Sequence of the second protein:
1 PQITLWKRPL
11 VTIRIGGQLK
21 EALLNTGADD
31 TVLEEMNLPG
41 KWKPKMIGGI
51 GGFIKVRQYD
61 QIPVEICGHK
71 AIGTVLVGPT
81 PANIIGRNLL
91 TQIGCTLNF

Sequence of the first protein:
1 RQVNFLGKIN

This data describes a binding interaction between two proteins.

Contacts between the two chains:
Residue G49 in the second protein contacts residue N4 in the first protein (closest heavy-atom distance 4.0 Å).
Residue I50 in the second protein contacts residue L6 in the first protein (closest heavy-atom distance 3.3 Å).
Residue G48 in the second protein contacts residue R1 in the first protein (closest heavy-atom distance 3.0 Å).
Residue I47 in the second protein contacts residue V3 in the first protein (closest heavy-atom distance 4.1 Å).
Residue N25 in the second protein interacts with residue F5 in the first protein (closest heavy-atom distance 3.7 Å).
Residue G27 in the second protein is in contact with residue Q2 in the first protein (closest heavy-atom distance 4.0 Å).
Residue I84 in the second protein contacts residue F5 in the first protein (closest heavy-atom distance 3.5 Å).
Residue G48 in the second protein contacts residue N4 in the first protein (closest heavy-atom distance 4.5 Å).
Residue N25 in the second protein is in contact with residue V3 in the first protein (closest heavy-atom distance 4.4 Å).
Residue L23 in the second protein contacts residue F5 in the first protein (closest heavy-atom distance 3.5 Å).
Residue G27 in the second protein contacts residue V3 in the first protein (closest heavy-atom distance 3.8 Å).
Residue A28 in the second protein is in contact with residue N4 in the first protein (closest heavy-atom distance 4.2 Å).
Residue I50 in the second protein contacts residue N4 in the first protein (closest heavy-atom distance 4.5 Å).
Residue R8 in the second protein contacts residue F5 in the first protein (closest heavy-atom distance 4.2 Å).
Residue F53 in the second protein interacts with residue R1 in the first protein (closest heavy-atom distance 4.3 Å).
Residue G27 in the second protein is in contact with residue F5 in the first protein (closest heavy-atom distance 5.0 Å).
Residue D30 in the second protein interacts with residue V3 in the first protein (closest heavy-atom distance 4.1 Å).
Residue D30 in the second protein is in contact with residue R1 in the first protein (closest heavy-atom distance 2.9 Å).
Residue D29 in the second protein is in contact with residue R1 in the first protein (closest heavy-atom distance 3.4 Å).
Residue D29 in the second protein contacts residue V3 in the first protein (closest heavy-atom distance 4.5 Å).
Residue P81 in the second protein is in contact with residue F5 in the first protein (closest heavy-atom distance 3.7 Å).
Residue R8 in the second protein interacts with residue K8 in the first protein (closest heavy-atom distance 3.7 Å).
Residue A82 in the second protein is in contact with residue F5 in the first protein (closest heavy-atom distance 4.3 Å).
Residue G27 in the second protein contacts residue N4 in the first protein (closest heavy-atom distance 2.8 Å).
Residue M46 in the second protein is in contact with residue R1 in the first protein (closest heavy-atom distance 4.4 Å).
Residue A28 in the second protein contacts residue V3 in the first protein (closest heavy-atom distance 3.4 Å).
Residue D30 in the second protein contacts residue Q2 in the first protein (closest heavy-atom distance 4.5 Å).
Residue V32 in the second protein is in contact with residue V3 in the first protein (closest heavy-atom distance 3.8 Å).
Residue G48 in the second protein is in contact with residue V3 in the first protein (closest heavy-atom distance 2.8 Å).
Residue N25 in the second protein is in contact with residue N4 in the first protein (closest heavy-atom distance 3.7 Å).
Residue A28 in the second protein contacts residue Q2 in the first protein (closest heavy-atom distance 3.5 Å).
Residue I84 in the second protein contacts residue V3 in the first protein (closest heavy-atom distance 3.8 Å).
Residue K45 in the second protein interacts with residue R1 in the first protein (closest heavy-atom distance 3.7 Å).
Residue I50 in the second protein interacts with residue F5 in the first protein (closest heavy-atom distance 3.1 Å).
Residue G48 in the second protein interacts with residue Q2 in the first protein (closest heavy-atom distance 3.5 Å).
Residue G49 in the second protein contacts residue V3 in the first protein (closest heavy-atom distance 3.7 Å).
Residue R8 in the second protein interacts with residue G7 in the first protein (closest heavy-atom distance 3.6 Å).
Residue D29 in the second protein is in contact with residue Q2 in the first protein (closest heavy-atom distance 2.8 Å).
Residue R8 in the second protein is in contact with residue L6 in the first protein (closest heavy-atom distance 4.8 Å).
Residue I47 in the second protein is in contact with residue R1 in the first protein (closest heavy-atom distance 3.7 Å).